Sequence of chain A:
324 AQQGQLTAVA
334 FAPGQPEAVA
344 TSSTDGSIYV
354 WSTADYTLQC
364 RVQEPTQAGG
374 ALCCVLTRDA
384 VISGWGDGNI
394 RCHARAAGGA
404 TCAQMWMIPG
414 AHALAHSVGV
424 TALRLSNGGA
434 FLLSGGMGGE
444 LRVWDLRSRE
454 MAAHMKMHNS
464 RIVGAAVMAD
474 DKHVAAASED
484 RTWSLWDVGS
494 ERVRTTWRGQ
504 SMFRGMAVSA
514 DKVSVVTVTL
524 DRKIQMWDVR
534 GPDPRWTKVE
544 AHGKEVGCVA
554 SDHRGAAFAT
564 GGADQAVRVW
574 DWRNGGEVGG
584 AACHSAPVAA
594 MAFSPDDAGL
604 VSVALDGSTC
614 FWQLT

These two protein chains interact to form a complex.

Residue-level contacts at the interface:
Residue V487 in chain B interacts with residue R538 in chain A (closest heavy-atom distance 4.6 Å).
Residue S525 in chain B interacts with residue D473 in chain A (closest heavy-atom distance 2.7 Å).
Residue V519 in chain B interacts with residue T498 in chain A (closest heavy-atom distance 3.7 Å).
Residue Q490 in chain B interacts with residue V542 in chain A (closest heavy-atom distance 4.5 Å).
Residue P496 in chain B interacts with residue W539 in chain A (closest heavy-atom distance 4.3 Å).
Residue L495 in chain B interacts with residue R576 in chain A (closest heavy-atom distance 3.5 Å).
Residue G493 in chain B contacts residue G578 in chain A (closest heavy-atom distance 3.1 Å).
Residue V488 in chain B is in contact with residue V542 in chain A (closest heavy-atom distance 4.2 Å).
Residue Q490 in chain B is in contact with residue K541 in chain A (closest heavy-atom distance 3.3 Å).
Residue L495 in chain B interacts with residue G578 in chain A (closest heavy-atom distance 4.4 Å).
Residue L523 in chain B contacts residue V532 in chain A (closest heavy-atom distance 4.5 Å).
Residue H515 in chain B is in contact with residue P535 in chain A (closest heavy-atom distance 3.4 Å).
Residue L523 in chain B is in contact with residue R533 in chain A (closest heavy-atom distance 4.4 Å).
Residue P491 in chain B contacts residue E543 in chain A (closest heavy-atom distance 4.4 Å).
Residue T501 in chain B is in contact with residue R538 in chain A (closest heavy-atom distance 3.7 Å).
Residue T501 in chain B interacts with residue W539 in chain A (closest heavy-atom distance 3.6 Å).
Residue H515 in chain B contacts residue G534 in chain A (closest heavy-atom distance 3.3 Å).
Residue P491 in chain B contacts residue V542 in chain A (closest heavy-atom distance 3.3 Å).
Residue G486 in chain B interacts with residue R538 in chain A (closest heavy-atom distance 4.0 Å).
Residue G493 in chain B contacts residue K541 in chain A (closest heavy-atom distance 3.0 Å).
Residue L489 in chain B contacts residue K541 in chain A (closest heavy-atom distance 3.4 Å).
Residue A529 in chain B contacts residue D473 in chain A (closest heavy-atom distance 3.8 Å).
Residue L526 in chain B interacts with residue A472 in chain A (closest heavy-atom distance 4.0 Å).
Residue L523 in chain B is in contact with residue K515 in chain A (closest heavy-atom distance 3.7 Å).
Residue G486 in chain B is in contact with residue T540 in chain A (closest heavy-atom distance 4.2 Å).
Residue H515 in chain B contacts residue R533 in chain A (closest heavy-atom distance 3.4 Å).
Residue L526 in chain B contacts residue H476 in chain A (closest heavy-atom distance 4.5 Å).
Residue F522 in chain B contacts residue H476 in chain A (closest heavy-atom distance 3.4 Å).
Residue T494 in chain B contacts residue G578 in chain A (closest heavy-atom distance 3.7 Å).
Residue D512 in chain B is in contact with residue P535 in chain A (closest heavy-atom distance 3.4 Å).
Residue F522 in chain B is in contact with residue V532 in chain A (closest heavy-atom distance 3.6 Å).
Residue H515 in chain B interacts with residue T498 in chain A (closest heavy-atom distance 3.4 Å).
Residue F522 in chain B is in contact with residue R497 in chain A (closest heavy-atom distance 3.2 Å).
Residue V488 in chain B is in contact with residue T540 in chain A (closest heavy-atom distance 3.3 Å).
Residue H515 in chain B contacts residue V532 in chain A (closest heavy-atom distance 3.3 Å).
Residue T494 in chain B interacts with residue N577 in chain A (closest heavy-atom distance 2.6 Å).
Residue L526 in chain B contacts residue K515 in chain A (closest heavy-atom distance 3.6 Å).
Residue F522 in chain B contacts residue L488 in chain A (closest heavy-atom distance 3.5 Å).
Residue F522 in chain B is in contact with residue M471 in chain A (closest heavy-atom distance 3.6 Å).
Residue H515 in chain B is in contact with residue W500 in chain A (closest heavy-atom distance 3.7 Å).
Residue G486 in chain B interacts with residue P537 in chain A (closest heavy-atom distance 2.7 Å).
Residue S525 in chain B contacts residue H476 in chain A (closest heavy-atom distance 3.1 Å).
Residue V487 in chain B is in contact with residue T540 in chain A (closest heavy-atom distance 3.1 Å).
Residue V487 in chain B contacts residue W539 in chain A (closest heavy-atom distance 3.6 Å).
Residue L495 in chain B contacts residue M529 in chain A (closest heavy-atom distance 4.7 Å).
Residue L495 in chain B contacts residue N577 in chain A (closest heavy-atom distance 3.6 Å).
Residue V519 in chain B is in contact with residue V532 in chain A (closest heavy-atom distance 3.6 Å).
Residue G492 in chain B contacts residue K541 in chain A (closest heavy-atom distance 4.7 Å).
Residue F522 in chain B is in contact with residue K515 in chain A (closest heavy-atom distance 3.9 Å).
Residue L489 in chain B is in contact with residue T540 in chain A (closest heavy-atom distance 2.8 Å).
Residue P491 in chain B contacts residue H545 in chain A (closest heavy-atom distance 3.6 Å).
Residue P521 in chain B interacts with residue R497 in chain A (closest heavy-atom distance 3.4 Å).
Residue L526 in chain B contacts residue D473 in chain A (closest heavy-atom distance 3.3 Å).
Residue S525 in chain B is in contact with residue K475 in chain A (closest heavy-atom distance 4.2 Å).
Residue C518 in chain B is in contact with residue R497 in chain A (closest heavy-atom distance 3.2 Å).
Residue L495 in chain B interacts with residue W539 in chain A (closest heavy-atom distance 3.5 Å).
Residue P491 in chain B is in contact with residue K541 in chain A (closest heavy-atom distance 3.2 Å).
Residue D512 in chain B is in contact with residue G534 in chain A (closest heavy-atom distance 3.3 Å).
Residue L489 in chain B contacts residue W539 in chain A (closest heavy-atom distance 3.3 Å).
Residue L489 in chain B interacts with residue V542 in chain A (closest heavy-atom distance 3.5 Å).

Sequence of chain B:
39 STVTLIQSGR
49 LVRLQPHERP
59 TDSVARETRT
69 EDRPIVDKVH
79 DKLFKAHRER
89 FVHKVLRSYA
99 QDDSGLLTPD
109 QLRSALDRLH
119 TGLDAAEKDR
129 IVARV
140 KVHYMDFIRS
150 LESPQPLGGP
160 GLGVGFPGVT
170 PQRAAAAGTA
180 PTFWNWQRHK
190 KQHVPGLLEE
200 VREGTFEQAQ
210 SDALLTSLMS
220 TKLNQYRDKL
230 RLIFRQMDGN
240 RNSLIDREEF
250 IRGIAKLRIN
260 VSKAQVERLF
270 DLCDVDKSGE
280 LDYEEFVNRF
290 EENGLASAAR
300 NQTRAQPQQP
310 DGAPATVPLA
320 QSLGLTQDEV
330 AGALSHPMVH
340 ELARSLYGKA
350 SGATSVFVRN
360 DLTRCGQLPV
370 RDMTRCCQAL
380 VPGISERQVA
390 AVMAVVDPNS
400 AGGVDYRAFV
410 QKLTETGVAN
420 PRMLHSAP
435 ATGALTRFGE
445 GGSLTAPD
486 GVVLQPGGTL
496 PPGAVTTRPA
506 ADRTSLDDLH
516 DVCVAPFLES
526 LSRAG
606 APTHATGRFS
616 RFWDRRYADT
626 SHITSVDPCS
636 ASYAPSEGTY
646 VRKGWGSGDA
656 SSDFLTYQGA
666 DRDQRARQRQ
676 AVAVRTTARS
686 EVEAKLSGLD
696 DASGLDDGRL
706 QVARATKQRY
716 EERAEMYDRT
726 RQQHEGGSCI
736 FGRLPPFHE